Interface contacts:
Residue Q728 in protein 1 contacts residue K300 in protein 2 (closest heavy-atom distance 3.4 Å).
Residue L751 in protein 1 contacts residue I331 in protein 2 (closest heavy-atom distance 3.9 Å).
Residue L708 in protein 1 is in contact with residue Q278 in protein 2 (closest heavy-atom distance 3.5 Å).
Residue Q707 in protein 1 interacts with residue I279 in protein 2 (closest heavy-atom distance 4.0 Å).
Residue L758 in protein 1 contacts residue I331 in protein 2 (closest heavy-atom distance 4.0 Å).
Residue K755 in protein 1 is in contact with residue I331 in protein 2 (closest heavy-atom distance 3.6 Å).
Residue V748 in protein 1 is in contact with residue L327 in protein 2 (closest heavy-atom distance 3.6 Å).
Residue N722 in protein 1 contacts residue R293 in protein 2 (closest heavy-atom distance 2.7 Å).
Residue Y741 in protein 1 is in contact with residue Y317 in protein 2 (closest heavy-atom distance 3.6 Å).
Residue A768 in protein 1 interacts with residue Y345 in protein 2 (closest heavy-atom distance 3.5 Å).
Residue E752 in protein 1 interacts with residue L327 in protein 2 (closest heavy-atom distance 4.0 Å).
Residue L758 in protein 1 is in contact with residue L334 in protein 2 (closest heavy-atom distance 3.8 Å).
Residue K726 in protein 1 contacts residue R293 in protein 2 (closest heavy-atom distance 3.7 Å).
Residue A772 in protein 1 interacts with residue I351 in protein 2 (closest heavy-atom distance 3.7 Å).
Residue L648 in protein 1 interacts with residue Y219 in protein 2 (closest heavy-atom distance 3.5 Å).
Residue L708 in protein 1 interacts with residue I275 in protein 2 (closest heavy-atom distance 3.9 Å).
Residue R745 in protein 1 is in contact with residue K316 in protein 2 (closest heavy-atom distance 3.5 Å).
Residue R747 in protein 1 contacts residue E324 in protein 2 (closest heavy-atom distance 2.9 Å).
Residue L744 in protein 1 is in contact with residue Y317 in protein 2 (closest heavy-atom distance 3.8 Å).
Residue A772 in protein 1 contacts residue A348 in protein 2 (closest heavy-atom distance 3.8 Å).
Residue L680 in protein 1 interacts with residue E247 in protein 2 (closest heavy-atom distance 3.6 Å).
Residue I652 in protein 1 is in contact with residue I223 in protein 2 (closest heavy-atom distance 3.8 Å).
Residue L762 in protein 1 interacts with residue L334 in protein 2 (closest heavy-atom distance 3.8 Å).
Residue R655 in protein 1 contacts residue K226 in protein 2 (closest heavy-atom distance 3.6 Å).
Residue N694 in protein 1 interacts with residue Y261 in protein 2 (closest heavy-atom distance 3.0 Å).
Residue S734 in protein 1 is in contact with residue V304 in protein 2 (closest heavy-atom distance 2.8 Å).
Residue K642 in protein 1 contacts residue L212 in protein 2 (closest heavy-atom distance 3.7 Å).
Residue N645 in protein 1 interacts with residue N216 in protein 2 (closest heavy-atom distance 2.9 Å).
Residue L659 in protein 1 contacts residue K226 in protein 2 (closest heavy-atom distance 3.7 Å).
Residue I775 in protein 1 interacts with residue S355 in protein 2 (closest heavy-atom distance 3.4 Å).
Residue I652 in protein 1 is in contact with residue Y219 in protein 2 (closest heavy-atom distance 4.0 Å).
Residue K755 in protein 1 is in contact with residue A330 in protein 2 (closest heavy-atom distance 3.8 Å).
Residue M704 in protein 1 interacts with residue R268 in protein 2 (closest heavy-atom distance 3.7 Å).
Residue K755 in protein 1 interacts with residue L327 in protein 2 (closest heavy-atom distance 4.0 Å).
Residue L659 in protein 1 interacts with residue K229 in protein 2 (closest heavy-atom distance 3.6 Å).
Residue M765 in protein 1 interacts with residue I338 in protein 2 (closest heavy-atom distance 3.7 Å).
Residue L701 in protein 1 is in contact with residue R268 in protein 2 (closest heavy-atom distance 3.7 Å).
Residue N649 in protein 1 is in contact with residue Y219 in protein 2 (closest heavy-atom distance 3.9 Å).
Residue L725 in protein 1 interacts with residue K300 in protein 2 (closest heavy-atom distance 2.3 Å).
Residue R655 in protein 1 interacts with residue I223 in protein 2 (closest heavy-atom distance 3.6 Å).
Residue M704 in protein 1 interacts with residue D276 in protein 2 (closest heavy-atom distance 3.9 Å).
Residue I769 in protein 1 contacts residue A344 in protein 2 (closest heavy-atom distance 3.8 Å).
Residue M704 in protein 1 is in contact with residue I275 in protein 2 (closest heavy-atom distance 3.7 Å).
Residue K679 in protein 1 is in contact with residue L251 in protein 2 (closest heavy-atom distance 3.6 Å).
Residue N722 in protein 1 interacts with residue D292 in protein 2 (closest heavy-atom distance 4.0 Å).
Residue L662 in protein 1 contacts residue K229 in protein 2 (closest heavy-atom distance 3.3 Å).
Residue N687 in protein 1 is in contact with residue E254 in protein 2 (closest heavy-atom distance 2.9 Å).
Residue M765 in protein 1 contacts residue Y345 in protein 2 (closest heavy-atom distance 3.4 Å).
Residue L725 in protein 1 is in contact with residue R293 in protein 2 (closest heavy-atom distance 3.4 Å).
Residue K726 in protein 1 interacts with residue Y296 in protein 2 (closest heavy-atom distance 3.3 Å).
Residue N666 in protein 1 is in contact with residue L233 in protein 2 (closest heavy-atom distance 3.9 Å).
Residue E754 in protein 1 is in contact with residue I331 in protein 2 (closest heavy-atom distance 3.2 Å).
Residue T771 in protein 1 contacts residue L352 in protein 2 (closest heavy-atom distance 3.7 Å).
Residue Y741 in protein 1 contacts residue K316 in protein 2 (closest heavy-atom distance 3.1 Å).
Residue K761 in protein 1 interacts with residue I338 in protein 2 (closest heavy-atom distance 3.7 Å).
Residue L758 in protein 1 interacts with residue I338 in protein 2 (closest heavy-atom distance 3.6 Å).
Residue L751 in protein 1 interacts with residue L328 in protein 2 (closest heavy-atom distance 3.7 Å).
Residue L762 in protein 1 contacts residue I338 in protein 2 (closest heavy-atom distance 3.6 Å).
Residue R745 in protein 1 is in contact with residue Y320 in protein 2 (closest heavy-atom distance 3.1 Å).
Residue V748 in protein 1 interacts with residue E324 in protein 2 (closest heavy-atom distance 3.9 Å).

These two protein chains interact to form a complex.

Sequence of protein 2:
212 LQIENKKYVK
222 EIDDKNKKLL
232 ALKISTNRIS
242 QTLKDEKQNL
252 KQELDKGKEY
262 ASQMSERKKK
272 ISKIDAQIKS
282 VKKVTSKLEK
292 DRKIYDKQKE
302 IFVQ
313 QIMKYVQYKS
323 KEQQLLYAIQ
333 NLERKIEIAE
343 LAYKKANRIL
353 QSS

Sequence of protein 1:
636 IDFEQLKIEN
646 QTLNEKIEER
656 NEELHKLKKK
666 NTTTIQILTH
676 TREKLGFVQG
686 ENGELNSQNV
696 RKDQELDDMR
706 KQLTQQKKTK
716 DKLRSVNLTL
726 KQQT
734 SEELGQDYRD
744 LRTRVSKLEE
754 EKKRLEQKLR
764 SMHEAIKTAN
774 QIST